This data describes a binding interaction between two proteins.

Interface contacts:
Residue T47 in the first protein interacts with residue L79 in the second protein (closest heavy-atom distance 3.7 Å).
Residue E103 in the first protein is in contact with residue R77 in the second protein (closest heavy-atom distance 4.6 Å).
Residue V81 in the first protein interacts with residue L50 in the second protein (closest heavy-atom distance 3.2 Å).
Residue Y72 in the first protein is in contact with residue Y72 in the second protein (closest heavy-atom distance 4.2 Å).
Residue A80 in the first protein is in contact with residue T47 in the second protein (closest heavy-atom distance 4.0 Å).
Residue L79 in the first protein interacts with residue T48 in the second protein (closest heavy-atom distance 3.5 Å).
Residue V83 in the first protein interacts with residue L50 in the second protein (closest heavy-atom distance 5.0 Å).
Residue R77 in the first protein is in contact with residue D69 in the second protein (closest heavy-atom distance 2.8 Å).
Residue L79 in the first protein interacts with residue T47 in the second protein (closest heavy-atom distance 3.7 Å).
Residue T48 in the first protein contacts residue V81 in the second protein (closest heavy-atom distance 3.7 Å).
Residue T48 in the first protein is in contact with residue G82 in the second protein (closest heavy-atom distance 3.4 Å).
Residue A80 in the first protein interacts with residue L50 in the second protein (closest heavy-atom distance 4.9 Å).
Residue G82 in the first protein interacts with residue L50 in the second protein (closest heavy-atom distance 3.8 Å).
Residue R77 in the first protein interacts with residue V73 in the second protein (closest heavy-atom distance 4.1 Å).
Residue T48 in the first protein contacts residue A80 in the second protein (closest heavy-atom distance 3.3 Å).
Residue L50 in the first protein is in contact with residue V83 in the second protein (closest heavy-atom distance 5.0 Å).
Residue L53 in the first protein contacts residue L50 in the second protein (closest heavy-atom distance 3.1 Å).
Residue V73 in the first protein interacts with residue A80 in the second protein (closest heavy-atom distance 4.0 Å).
Residue A80 in the first protein contacts residue V73 in the second protein (closest heavy-atom distance 4.0 Å).
Residue L50 in the first protein contacts residue A80 in the second protein (closest heavy-atom distance 4.9 Å).
Residue L50 in the first protein is in contact with residue V81 in the second protein (closest heavy-atom distance 3.2 Å).
Residue D69 in the first protein is in contact with residue A80 in the second protein (closest heavy-atom distance 3.8 Å).
Residue D69 in the first protein interacts with residue R77 in the second protein (closest heavy-atom distance 2.8 Å).
Residue A80 in the first protein contacts residue T48 in the second protein (closest heavy-atom distance 3.3 Å).
Residue D69 in the first protein is in contact with residue L79 in the second protein (closest heavy-atom distance 3.5 Å).
Residue A80 in the first protein contacts residue D69 in the second protein (closest heavy-atom distance 3.8 Å).
Residue L70 in the first protein contacts residue A80 in the second protein (closest heavy-atom distance 3.7 Å).
Residue L79 in the first protein is in contact with residue D69 in the second protein (closest heavy-atom distance 3.5 Å).
Residue R77 in the first protein is in contact with residue Y72 in the second protein (closest heavy-atom distance 3.4 Å).
Residue Q68 in the first protein is in contact with residue R77 in the second protein (closest heavy-atom distance 4.5 Å).
Residue V73 in the first protein interacts with residue V73 in the second protein (closest heavy-atom distance 4.0 Å).
Residue V81 in the first protein is in contact with residue T48 in the second protein (closest heavy-atom distance 3.7 Å).
Residue L50 in the first protein contacts residue L53 in the second protein (closest heavy-atom distance 3.1 Å).
Residue V73 in the first protein is in contact with residue R77 in the second protein (closest heavy-atom distance 4.1 Å).
Residue A80 in the first protein is in contact with residue L70 in the second protein (closest heavy-atom distance 3.7 Å).
Residue L50 in the first protein interacts with residue G82 in the second protein (closest heavy-atom distance 3.8 Å).
Residue G82 in the first protein interacts with residue T48 in the second protein (closest heavy-atom distance 3.4 Å).
Residue T48 in the first protein contacts residue L79 in the second protein (closest heavy-atom distance 3.5 Å).
Residue Y72 in the first protein interacts with residue R77 in the second protein (closest heavy-atom distance 3.4 Å).
Residue R77 in the first protein contacts residue E103 in the second protein (closest heavy-atom distance 4.6 Å).
Residue T47 in the first protein interacts with residue A80 in the second protein (closest heavy-atom distance 4.0 Å).
Residue R77 in the first protein contacts residue Q68 in the second protein (closest heavy-atom distance 4.5 Å).

Sequence of the second protein:
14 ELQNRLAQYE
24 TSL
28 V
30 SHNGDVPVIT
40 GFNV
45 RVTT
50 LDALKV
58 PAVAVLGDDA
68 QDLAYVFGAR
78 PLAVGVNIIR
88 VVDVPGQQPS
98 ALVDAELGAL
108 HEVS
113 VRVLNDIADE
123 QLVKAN

Sequence of the first protein:
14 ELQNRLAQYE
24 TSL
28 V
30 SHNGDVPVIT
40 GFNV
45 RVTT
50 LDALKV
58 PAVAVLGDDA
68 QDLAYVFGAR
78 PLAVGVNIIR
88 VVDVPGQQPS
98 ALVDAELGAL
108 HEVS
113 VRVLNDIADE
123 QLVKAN